Sequence of chain A:
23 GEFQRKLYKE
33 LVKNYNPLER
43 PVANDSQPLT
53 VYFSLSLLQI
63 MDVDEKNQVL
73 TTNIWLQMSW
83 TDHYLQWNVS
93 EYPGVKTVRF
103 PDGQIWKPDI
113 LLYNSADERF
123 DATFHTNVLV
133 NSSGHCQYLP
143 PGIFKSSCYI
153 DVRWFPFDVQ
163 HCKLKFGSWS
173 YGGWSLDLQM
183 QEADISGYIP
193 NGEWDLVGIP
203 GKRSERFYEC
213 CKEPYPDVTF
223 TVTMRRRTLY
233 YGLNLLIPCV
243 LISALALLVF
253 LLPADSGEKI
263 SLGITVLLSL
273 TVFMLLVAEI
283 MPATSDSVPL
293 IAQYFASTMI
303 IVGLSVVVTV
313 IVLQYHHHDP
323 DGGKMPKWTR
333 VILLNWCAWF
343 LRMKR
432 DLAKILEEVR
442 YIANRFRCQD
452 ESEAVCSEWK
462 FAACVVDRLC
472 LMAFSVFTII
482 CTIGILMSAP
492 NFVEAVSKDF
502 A

Sequence of chain B:
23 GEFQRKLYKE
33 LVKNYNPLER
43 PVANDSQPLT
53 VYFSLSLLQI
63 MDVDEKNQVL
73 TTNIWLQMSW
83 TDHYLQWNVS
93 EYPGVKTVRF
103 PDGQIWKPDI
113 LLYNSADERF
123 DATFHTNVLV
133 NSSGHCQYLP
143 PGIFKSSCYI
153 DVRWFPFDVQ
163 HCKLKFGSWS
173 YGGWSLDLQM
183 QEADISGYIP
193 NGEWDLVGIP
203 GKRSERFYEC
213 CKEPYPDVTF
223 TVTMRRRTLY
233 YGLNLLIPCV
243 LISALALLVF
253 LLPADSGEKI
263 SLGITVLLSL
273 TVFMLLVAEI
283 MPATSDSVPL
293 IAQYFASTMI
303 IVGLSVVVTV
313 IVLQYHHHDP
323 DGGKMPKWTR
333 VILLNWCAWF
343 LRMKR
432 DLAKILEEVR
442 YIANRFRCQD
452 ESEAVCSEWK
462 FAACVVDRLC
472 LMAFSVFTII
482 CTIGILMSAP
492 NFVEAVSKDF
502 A

Residue-level contacts at the interface:
Residue S172 in chain B interacts with residue R101 in chain A (closest heavy-atom distance 2.8 Å).
Residue L269 in chain B interacts with residue L247 in chain A (closest heavy-atom distance 3.6 Å).
Residue S149 in chain B contacts residue Q61 in chain A (closest heavy-atom distance 3.3 Å).
Residue H319 in chain B is in contact with residue D257 in chain A (closest heavy-atom distance 3.7 Å).
Residue V312 in chain B contacts residue L250 in chain A (closest heavy-atom distance 3.6 Å).
Residue E41 in chain B is in contact with residue G23 in chain A (closest heavy-atom distance 3.1 Å).
Residue Y86 in chain B contacts residue R27 in chain A (closest heavy-atom distance 3.3 Å).
Residue A280 in chain B is in contact with residue Y232 in chain A (closest heavy-atom distance 3.7 Å).
Residue D288 in chain B is in contact with residue R229 in chain A (closest heavy-atom distance 3.6 Å).
Residue S287 in chain B interacts with residue R229 in chain A (closest heavy-atom distance 3.4 Å).
Residue W171 in chain B is in contact with residue L141 in chain A (closest heavy-atom distance 2.9 Å).
Residue R446 in chain B interacts with residue D451 in chain A (closest heavy-atom distance 2.5 Å).
Residue A285 in chain B is in contact with residue Y232 in chain A (closest heavy-atom distance 3.6 Å).
Residue S177 in chain B contacts residue R101 in chain A (closest heavy-atom distance 3.6 Å).
Residue Y442 in chain B contacts residue D451 in chain A (closest heavy-atom distance 2.9 Å).
Residue N36 in chain B contacts residue R27 in chain A (closest heavy-atom distance 2.9 Å).
Residue L315 in chain B contacts residue L254 in chain A (closest heavy-atom distance 3.6 Å).
Residue L270 in chain B interacts with residue S271 in chain A (closest heavy-atom distance 3.6 Å).
Residue D47 in chain B is in contact with residue G96 in chain A (closest heavy-atom distance 3.0 Å).
Residue C213 in chain B is in contact with residue Q139 in chain A (closest heavy-atom distance 3.6 Å).
Residue E439 in chain B contacts residue A444 in chain A (closest heavy-atom distance 3.3 Å).
Residue Y173 in chain B contacts residue R101 in chain A (closest heavy-atom distance 3.7 Å).
Residue A45 in chain B interacts with residue G23 in chain A (closest heavy-atom distance 3.4 Å).
Residue S287 in chain B is in contact with residue G194 in chain A (closest heavy-atom distance 2.9 Å).
Residue I436 in chain B contacts residue L437 in chain A (closest heavy-atom distance 3.6 Å).
Residue D47 in chain B contacts residue Q26 in chain A (closest heavy-atom distance 3.2 Å).
Residue L277 in chain B interacts with residue L278 in chain A (closest heavy-atom distance 3.6 Å).
Residue I302 in chain B interacts with residue L243 in chain A (closest heavy-atom distance 3.7 Å).
Residue E439 in chain B contacts residue R441 in chain A (closest heavy-atom distance 3.2 Å).
Residue V44 in chain B contacts residue G23 in chain A (closest heavy-atom distance 2.7 Å).
Residue I266 in chain B is in contact with residue T267 in chain A (closest heavy-atom distance 3.7 Å).
Residue W171 in chain B is in contact with residue P143 in chain A (closest heavy-atom distance 3.5 Å).
Residue V309 in chain B is in contact with residue L250 in chain A (closest heavy-atom distance 3.7 Å).
Residue L40 in chain B interacts with residue P103 in chain A (closest heavy-atom distance 3.7 Å).
Residue E260 in chain B is in contact with residue E260 in chain A (closest heavy-atom distance 3.0 Å).
Residue R42 in chain B is in contact with residue Q26 in chain A (closest heavy-atom distance 3.6 Å).
Residue I262 in chain B is in contact with residue E260 in chain A (closest heavy-atom distance 2.8 Å).
Residue S172 in chain B contacts residue N129 in chain A (closest heavy-atom distance 3.3 Å).
Residue D47 in chain B is in contact with residue G23 in chain A (closest heavy-atom distance 3.3 Å).
Residue D119 in chain B interacts with residue I145 in chain A (closest heavy-atom distance 3.3 Å).
Residue I262 in chain B contacts residue L264 in chain A (closest heavy-atom distance 3.3 Å).
Residue G259 in chain B contacts residue E260 in chain A (closest heavy-atom distance 2.6 Å).
Residue S263 in chain B is in contact with residue E260 in chain A (closest heavy-atom distance 3.5 Å).
Residue Y442 in chain B is in contact with residue R448 in chain A (closest heavy-atom distance 3.4 Å).
Residue A285 in chain B is in contact with residue E195 in chain A (closest heavy-atom distance 2.9 Å).
Residue E120 in chain B is in contact with residue R121 in chain A (closest heavy-atom distance 3.3 Å).
Residue E41 in chain B is in contact with residue Q26 in chain A (closest heavy-atom distance 3.6 Å).
Residue E439 in chain B is in contact with residue R448 in chain A (closest heavy-atom distance 2.8 Å).
Residue F122 in chain B is in contact with residue F126 in chain A (closest heavy-atom distance 3.5 Å).
Residue A118 in chain B interacts with residue M63 in chain A (closest heavy-atom distance 3.6 Å).
Residue Q316 in chain B interacts with residue L253 in chain A (closest heavy-atom distance 3.3 Å).
Residue S287 in chain B contacts residue L231 in chain A (closest heavy-atom distance 3.5 Å).
Residue E41 in chain B interacts with residue R27 in chain A (closest heavy-atom distance 3.1 Å).
Residue Y442 in chain B interacts with residue A444 in chain A (closest heavy-atom distance 3.6 Å).
Residue Y86 in chain B contacts residue G23 in chain A (closest heavy-atom distance 3.1 Å).
Residue W171 in chain B is in contact with residue W77 in chain A (closest heavy-atom distance 3.6 Å).
Residue S287 in chain B contacts residue Y232 in chain A (closest heavy-atom distance 3.4 Å).
Residue L40 in chain B contacts residue Y30 in chain A (closest heavy-atom distance 3.2 Å).
Residue L40 in chain B contacts residue Q106 in chain A (closest heavy-atom distance 3.2 Å).
Residue V312 in chain B contacts residue L253 in chain A (closest heavy-atom distance 3.7 Å).

These two protein chains interact to form a complex.